These two protein chains interact to form a complex.

Interface contacts:
Residue R100 in protein 2 contacts residue H6 in protein 1 (closest heavy-atom distance 3.6 Å).
Residue D58 in protein 2 interacts with residue R5 in protein 1 (closest heavy-atom distance 4.1 Å).
Residue D108 in protein 2 interacts with residue D7 in protein 1 (closest heavy-atom distance 4.9 Å).
Residue D108 in protein 2 interacts with residue R5 in protein 1 (closest heavy-atom distance 4.9 Å).
Residue W55 in protein 2 contacts residue R5 in protein 1 (closest heavy-atom distance 3.2 Å).
Residue R100 in protein 2 is in contact with residue F4 in protein 1 (closest heavy-atom distance 4.5 Å).
Residue W54 in protein 2 contacts residue R5 in protein 1 (closest heavy-atom distance 4.0 Å).
Residue D108 in protein 2 is in contact with residue H6 in protein 1 (closest heavy-atom distance 2.4 Å).
Residue A101 in protein 2 contacts residue H6 in protein 1 (closest heavy-atom distance 4.8 Å).
Residue H52 in protein 2 contacts residue F4 in protein 1 (closest heavy-atom distance 4.1 Å).
Residue W54 in protein 2 is in contact with residue F4 in protein 1 (closest heavy-atom distance 3.2 Å).
Residue H102 in protein 2 interacts with residue D7 in protein 1 (closest heavy-atom distance 2.6 Å).
Residue W49 in protein 2 contacts residue F4 in protein 1 (closest heavy-atom distance 4.6 Å).
Residue D56 in protein 2 contacts residue R5 in protein 1 (closest heavy-atom distance 3.1 Å).
Residue H102 in protein 2 contacts residue R5 in protein 1 (closest heavy-atom distance 2.9 Å).
Residue N60 in protein 2 interacts with residue F4 in protein 1 (closest heavy-atom distance 3.7 Å).
Residue H102 in protein 2 contacts residue H6 in protein 1 (closest heavy-atom distance 3.4 Å).
Residue N103 in protein 2 interacts with residue D7 in protein 1 (closest heavy-atom distance 3.2 Å).

Sequence of protein 1:
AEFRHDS

Sequence of protein 2:
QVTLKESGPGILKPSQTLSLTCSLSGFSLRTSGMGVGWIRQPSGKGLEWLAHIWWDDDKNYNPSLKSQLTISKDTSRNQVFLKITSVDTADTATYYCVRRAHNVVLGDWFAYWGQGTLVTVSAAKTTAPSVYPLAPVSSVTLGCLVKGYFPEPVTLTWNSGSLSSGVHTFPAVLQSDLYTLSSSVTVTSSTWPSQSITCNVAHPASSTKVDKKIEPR